The following describes two proteins that form a bound complex.

Residue-level contacts at the interface:
Residue W362 in the second protein interacts with residue P358 in the first protein (closest heavy-atom distance 3.6 Å).
Residue W362 in the second protein interacts with residue V355 in the first protein (closest heavy-atom distance 2.7 Å).
Residue M356 in the second protein interacts with residue W362 in the first protein (closest heavy-atom distance 3.9 Å).
Residue M344 in the second protein is in contact with residue I366 in the first protein (closest heavy-atom distance 3.6 Å).
Residue K53 in the second protein interacts with residue K275 in the first protein (closest heavy-atom distance 3.3 Å).
Residue K53 in the second protein contacts residue K276 in the first protein (closest heavy-atom distance 3.8 Å).
Residue Y347 in the second protein is in contact with residue Y347 in the first protein (closest heavy-atom distance 3.4 Å).
Residue Y347 in the second protein interacts with residue A348 in the first protein (closest heavy-atom distance 3.9 Å).
Residue I365 in the second protein interacts with residue T361 in the first protein (closest heavy-atom distance 3.8 Å).
Residue Y347 in the second protein interacts with residue I365 in the first protein (closest heavy-atom distance 3.8 Å).
Residue H40 in the second protein interacts with residue F279 in the first protein (closest heavy-atom distance 3.8 Å).
Residue V355 in the second protein contacts residue W362 in the first protein (closest heavy-atom distance 2.9 Å).
Residue K275 in the second protein contacts residue K53 in the first protein (closest heavy-atom distance 3.0 Å).
Residue S343 in the second protein contacts residue S369 in the first protein (closest heavy-atom distance 3.2 Å).
Residue M344 in the second protein interacts with residue S369 in the first protein (closest heavy-atom distance 3.6 Å).
Residue W362 in the second protein interacts with residue M344 in the first protein (closest heavy-atom distance 3.6 Å).
Residue K276 in the second protein is in contact with residue G52 in the first protein (closest heavy-atom distance 3.2 Å).
Residue K276 in the second protein contacts residue N54 in the first protein (closest heavy-atom distance 2.9 Å).
Residue N54 in the second protein interacts with residue K276 in the first protein (closest heavy-atom distance 3.1 Å).
Residue M344 in the second protein interacts with residue W362 in the first protein (closest heavy-atom distance 3.6 Å).
Residue L340 in the second protein contacts residue P57 in the first protein (closest heavy-atom distance 3.9 Å).
Residue F279 in the second protein interacts with residue C41 in the first protein (closest heavy-atom distance 3.2 Å).
Residue G52 in the second protein interacts with residue K276 in the first protein (closest heavy-atom distance 2.5 Å).
Residue K53 in the second protein interacts with residue F279 in the first protein (closest heavy-atom distance 3.4 Å).
Residue I365 in the second protein interacts with residue Y347 in the first protein (closest heavy-atom distance 3.9 Å).
Residue A348 in the second protein is in contact with residue Y347 in the first protein (closest heavy-atom distance 3.0 Å).
Residue Y347 in the second protein is in contact with residue N368 in the first protein (closest heavy-atom distance 3.6 Å).
Residue L340 in the second protein is in contact with residue S369 in the first protein (closest heavy-atom distance 3.8 Å).
Residue K48 in the second protein contacts residue F279 in the first protein (closest heavy-atom distance 3.0 Å).
Residue A56 in the second protein contacts residue F277 in the first protein (closest heavy-atom distance 3.9 Å).
Residue I366 in the second protein contacts residue M344 in the first protein (closest heavy-atom distance 3.5 Å).
Residue F277 in the second protein is in contact with residue C55 in the first protein (closest heavy-atom distance 3.1 Å).
Residue P358 in the second protein contacts residue G52 in the first protein (closest heavy-atom distance 3.4 Å).
Residue N368 in the second protein interacts with residue Y347 in the first protein (closest heavy-atom distance 3.7 Å).
Residue W362 in the second protein interacts with residue T361 in the first protein (closest heavy-atom distance 3.3 Å).
Residue S369 in the second protein interacts with residue S343 in the first protein (closest heavy-atom distance 3.4 Å).
Residue K349 in the second protein interacts with residue Y347 in the first protein (closest heavy-atom distance 3.7 Å).
Residue C41 in the second protein interacts with residue F279 in the first protein (closest heavy-atom distance 3.3 Å).
Residue P358 in the second protein interacts with residue W362 in the first protein (closest heavy-atom distance 3.6 Å).
Residue Y347 in the second protein interacts with residue K349 in the first protein (closest heavy-atom distance 3.5 Å).
Residue W362 in the second protein contacts residue F277 in the first protein (closest heavy-atom distance 3.6 Å).
Residue L370 in the second protein is in contact with residue L340 in the first protein (closest heavy-atom distance 3.3 Å).
Residue I365 in the second protein is in contact with residue I365 in the first protein (closest heavy-atom distance 3.7 Å).
Residue S369 in the second protein is in contact with residue M344 in the first protein (closest heavy-atom distance 3.4 Å).
Residue N54 in the second protein is in contact with residue F279 in the first protein (closest heavy-atom distance 3.2 Å).
Residue I366 in the second protein interacts with residue L340 in the first protein (closest heavy-atom distance 3.8 Å).
Residue A278 in the second protein interacts with residue H40 in the first protein (closest heavy-atom distance 3.5 Å).
Residue T361 in the second protein interacts with residue W362 in the first protein (closest heavy-atom distance 3.2 Å).
Residue F277 in the second protein interacts with residue I366 in the first protein (closest heavy-atom distance 3.7 Å).
Residue I366 in the second protein contacts residue F277 in the first protein (closest heavy-atom distance 3.9 Å).
Residue F279 in the second protein is in contact with residue N54 in the first protein (closest heavy-atom distance 3.4 Å).
Residue C55 in the second protein contacts residue F277 in the first protein (closest heavy-atom distance 3.4 Å).
Residue S45 in the second protein is in contact with residue F279 in the first protein (closest heavy-atom distance 3.1 Å).
Residue N54 in the second protein contacts residue F277 in the first protein (closest heavy-atom distance 3.6 Å).
Residue H40 in the second protein is in contact with residue A278 in the first protein (closest heavy-atom distance 3.7 Å).
Residue F277 in the second protein is in contact with residue A56 in the first protein (closest heavy-atom distance 3.9 Å).
Residue I359 in the second protein contacts residue P358 in the first protein (closest heavy-atom distance 3.8 Å).
Residue F277 in the second protein contacts residue N54 in the first protein (closest heavy-atom distance 3.5 Å).
Residue K276 in the second protein interacts with residue K53 in the first protein (closest heavy-atom distance 3.4 Å).
Residue P358 in the second protein contacts residue I359 in the first protein (closest heavy-atom distance 3.5 Å).

Sequence of the second protein:
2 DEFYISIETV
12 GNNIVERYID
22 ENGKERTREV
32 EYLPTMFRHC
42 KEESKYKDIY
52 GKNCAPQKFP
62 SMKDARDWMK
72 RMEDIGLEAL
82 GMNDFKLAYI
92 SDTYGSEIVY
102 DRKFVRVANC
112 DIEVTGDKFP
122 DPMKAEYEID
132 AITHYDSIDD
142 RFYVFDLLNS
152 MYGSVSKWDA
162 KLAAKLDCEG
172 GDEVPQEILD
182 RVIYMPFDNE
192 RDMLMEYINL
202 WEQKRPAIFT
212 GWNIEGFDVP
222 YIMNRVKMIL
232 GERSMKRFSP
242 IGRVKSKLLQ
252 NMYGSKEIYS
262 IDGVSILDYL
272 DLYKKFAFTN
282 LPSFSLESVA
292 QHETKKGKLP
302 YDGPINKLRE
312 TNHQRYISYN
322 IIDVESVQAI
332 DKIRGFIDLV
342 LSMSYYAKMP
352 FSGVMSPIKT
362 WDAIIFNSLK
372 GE

Sequence of the first protein:
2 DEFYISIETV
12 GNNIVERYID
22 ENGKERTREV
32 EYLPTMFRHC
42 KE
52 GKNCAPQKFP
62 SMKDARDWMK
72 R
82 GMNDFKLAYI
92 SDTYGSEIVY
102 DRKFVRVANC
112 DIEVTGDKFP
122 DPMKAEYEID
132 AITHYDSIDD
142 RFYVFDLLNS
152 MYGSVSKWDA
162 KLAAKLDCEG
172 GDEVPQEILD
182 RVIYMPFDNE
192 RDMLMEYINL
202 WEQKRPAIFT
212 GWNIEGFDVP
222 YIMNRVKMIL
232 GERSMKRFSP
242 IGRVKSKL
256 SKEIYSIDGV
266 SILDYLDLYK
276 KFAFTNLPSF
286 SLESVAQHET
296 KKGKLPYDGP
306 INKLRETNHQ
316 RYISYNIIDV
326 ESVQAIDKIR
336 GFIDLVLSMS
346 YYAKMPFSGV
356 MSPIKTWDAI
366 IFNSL